Residue-level contacts at the interface:
Residue F583 in protein 2 contacts residue R585 in protein 1 (closest heavy-atom distance 4.6 Å).
Residue L575 in protein 2 interacts with residue F583 in protein 1 (closest heavy-atom distance 4.2 Å).
Residue R585 in protein 2 is in contact with residue R585 in protein 1 (closest heavy-atom distance 3.5 Å).
Residue F38 in protein 2 interacts with residue F583 in protein 1 (closest heavy-atom distance 3.6 Å).
Residue E574 in protein 2 interacts with residue R577 in protein 1 (closest heavy-atom distance 3.5 Å).
Residue A582 in protein 2 interacts with residue L41 in protein 1 (closest heavy-atom distance 4.6 Å).
Residue A582 in protein 2 contacts residue F38 in protein 1 (closest heavy-atom distance 4.4 Å).
Residue R585 in protein 2 contacts residue A582 in protein 1 (closest heavy-atom distance 2.9 Å).
Residue P576 in protein 2 is in contact with residue F583 in protein 1 (closest heavy-atom distance 4.7 Å).
Residue F583 in protein 2 contacts residue F38 in protein 1 (closest heavy-atom distance 3.6 Å).
Residue F583 in protein 2 contacts residue P576 in protein 1 (closest heavy-atom distance 4.7 Å).
Residue D39 in protein 2 interacts with residue A582 in protein 1 (closest heavy-atom distance 3.7 Å).
Residue R585 in protein 2 contacts residue F583 in protein 1 (closest heavy-atom distance 4.6 Å).
Residue F583 in protein 2 interacts with residue L575 in protein 1 (closest heavy-atom distance 4.2 Å).
Residue A582 in protein 2 is in contact with residue D39 in protein 1 (closest heavy-atom distance 3.7 Å).
Residue F38 in protein 2 contacts residue A582 in protein 1 (closest heavy-atom distance 4.4 Å).
Residue L41 in protein 2 is in contact with residue A582 in protein 1 (closest heavy-atom distance 4.6 Å).
Residue A582 in protein 2 contacts residue R585 in protein 1 (closest heavy-atom distance 2.9 Å).
Residue R577 in protein 2 interacts with residue E574 in protein 1 (closest heavy-atom distance 3.5 Å).
Residue E574 in protein 2 contacts residue F583 in protein 1 (closest heavy-atom distance 2.7 Å).
Residue F583 in protein 2 interacts with residue E574 in protein 1 (closest heavy-atom distance 2.7 Å).

The following describes two proteins that form a bound complex.

Sequence of protein 2:
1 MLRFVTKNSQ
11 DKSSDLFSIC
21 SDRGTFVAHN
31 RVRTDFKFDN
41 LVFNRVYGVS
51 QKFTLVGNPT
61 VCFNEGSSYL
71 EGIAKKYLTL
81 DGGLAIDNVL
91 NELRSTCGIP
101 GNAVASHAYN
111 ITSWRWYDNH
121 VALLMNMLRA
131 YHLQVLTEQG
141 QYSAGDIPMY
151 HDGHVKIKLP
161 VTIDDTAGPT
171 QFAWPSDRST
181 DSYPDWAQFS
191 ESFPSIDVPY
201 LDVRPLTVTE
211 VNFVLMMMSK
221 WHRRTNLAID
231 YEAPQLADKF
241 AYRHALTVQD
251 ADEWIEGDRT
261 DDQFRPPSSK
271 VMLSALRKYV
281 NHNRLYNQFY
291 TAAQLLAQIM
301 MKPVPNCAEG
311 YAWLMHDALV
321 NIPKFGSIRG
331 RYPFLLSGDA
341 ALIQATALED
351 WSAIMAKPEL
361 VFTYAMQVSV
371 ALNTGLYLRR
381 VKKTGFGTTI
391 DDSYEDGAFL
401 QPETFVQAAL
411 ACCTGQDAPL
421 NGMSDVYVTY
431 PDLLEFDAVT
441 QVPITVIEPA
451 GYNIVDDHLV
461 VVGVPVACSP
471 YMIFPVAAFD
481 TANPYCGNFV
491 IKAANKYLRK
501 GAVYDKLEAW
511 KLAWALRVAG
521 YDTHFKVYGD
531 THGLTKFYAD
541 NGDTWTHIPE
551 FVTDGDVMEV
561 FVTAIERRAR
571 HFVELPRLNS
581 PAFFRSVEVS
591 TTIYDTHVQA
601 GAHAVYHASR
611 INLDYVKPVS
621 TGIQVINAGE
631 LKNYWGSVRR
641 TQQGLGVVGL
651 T

Sequence of protein 1:
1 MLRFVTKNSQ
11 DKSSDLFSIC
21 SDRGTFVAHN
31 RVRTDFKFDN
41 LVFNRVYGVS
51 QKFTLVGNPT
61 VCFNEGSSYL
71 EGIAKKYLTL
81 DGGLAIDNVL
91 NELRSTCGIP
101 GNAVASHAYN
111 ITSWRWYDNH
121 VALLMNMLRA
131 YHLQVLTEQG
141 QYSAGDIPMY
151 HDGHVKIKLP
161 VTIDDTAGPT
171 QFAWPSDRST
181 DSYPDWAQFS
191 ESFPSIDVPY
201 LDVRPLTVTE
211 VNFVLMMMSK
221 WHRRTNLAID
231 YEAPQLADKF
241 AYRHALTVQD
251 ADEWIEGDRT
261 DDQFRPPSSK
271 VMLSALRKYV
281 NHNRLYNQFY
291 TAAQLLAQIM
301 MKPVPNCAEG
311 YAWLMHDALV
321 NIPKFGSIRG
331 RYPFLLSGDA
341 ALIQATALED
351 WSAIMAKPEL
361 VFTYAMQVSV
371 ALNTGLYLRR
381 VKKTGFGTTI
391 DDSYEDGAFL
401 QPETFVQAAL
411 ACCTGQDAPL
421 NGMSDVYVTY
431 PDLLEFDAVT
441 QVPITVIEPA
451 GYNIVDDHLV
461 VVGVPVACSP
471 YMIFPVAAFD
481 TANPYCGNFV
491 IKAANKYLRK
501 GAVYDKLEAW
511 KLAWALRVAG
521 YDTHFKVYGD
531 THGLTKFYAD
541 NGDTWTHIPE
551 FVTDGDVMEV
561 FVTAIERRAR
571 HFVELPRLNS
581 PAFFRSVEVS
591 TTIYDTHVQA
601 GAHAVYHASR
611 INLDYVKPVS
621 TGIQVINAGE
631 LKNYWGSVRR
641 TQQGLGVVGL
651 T